Sequence of chain A:
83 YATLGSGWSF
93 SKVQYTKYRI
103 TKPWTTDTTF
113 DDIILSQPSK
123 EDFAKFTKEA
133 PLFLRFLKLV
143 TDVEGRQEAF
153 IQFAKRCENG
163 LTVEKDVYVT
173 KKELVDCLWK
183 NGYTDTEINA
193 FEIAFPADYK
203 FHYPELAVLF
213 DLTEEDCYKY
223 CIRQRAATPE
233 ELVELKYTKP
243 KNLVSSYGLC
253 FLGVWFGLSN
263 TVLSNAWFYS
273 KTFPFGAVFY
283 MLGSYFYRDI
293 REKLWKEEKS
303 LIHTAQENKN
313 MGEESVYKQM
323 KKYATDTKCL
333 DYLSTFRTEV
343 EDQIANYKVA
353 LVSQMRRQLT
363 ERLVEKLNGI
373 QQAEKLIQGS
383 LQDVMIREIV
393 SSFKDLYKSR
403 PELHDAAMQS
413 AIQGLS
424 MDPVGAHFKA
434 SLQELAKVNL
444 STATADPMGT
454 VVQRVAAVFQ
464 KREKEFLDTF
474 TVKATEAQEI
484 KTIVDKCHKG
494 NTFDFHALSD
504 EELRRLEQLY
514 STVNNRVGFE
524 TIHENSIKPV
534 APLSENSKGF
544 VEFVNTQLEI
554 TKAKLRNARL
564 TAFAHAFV

Sequence of chain B:
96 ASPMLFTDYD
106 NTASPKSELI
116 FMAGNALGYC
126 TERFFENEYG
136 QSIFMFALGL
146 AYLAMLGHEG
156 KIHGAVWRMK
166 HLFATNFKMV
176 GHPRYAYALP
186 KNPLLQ

The following describes two proteins that form a bound complex.

Interface contacts:
Residue N310 in chain A contacts residue N171 in chain B (closest heavy-atom distance 4.0 Å).
Residue E299 in chain A is in contact with residue R163 in chain B (closest heavy-atom distance 2.5 Å).
Residue A307 in chain A is in contact with residue H166 in chain B (closest heavy-atom distance 3.5 Å).
Residue Y325 in chain A contacts residue L189 in chain B (closest heavy-atom distance 3.9 Å).
Residue K311 in chain A is in contact with residue T170 in chain B (closest heavy-atom distance 3.1 Å).
Residue E300 in chain A is in contact with residue W162 in chain B (closest heavy-atom distance 3.9 Å).
Residue E315 in chain A contacts residue F172 in chain B (closest heavy-atom distance 4.1 Å).
Residue N310 in chain A interacts with residue T170 in chain B (closest heavy-atom distance 3.1 Å).
Residue T306 in chain A interacts with residue L167 in chain B (closest heavy-atom distance 3.8 Å).
Residue T306 in chain A interacts with residue H166 in chain B (closest heavy-atom distance 5.0 Å).
Residue N310 in chain A contacts residue F172 in chain B (closest heavy-atom distance 4.2 Å).
Residue A307 in chain A is in contact with residue T170 in chain B (closest heavy-atom distance 3.4 Å).
Residue L303 in chain A interacts with residue W162 in chain B (closest heavy-atom distance 3.6 Å).
Residue L303 in chain A contacts residue R163 in chain B (closest heavy-atom distance 4.3 Å).
Residue W90 in chain A interacts with residue T170 in chain B (closest heavy-atom distance 4.8 Å).
Residue L303 in chain A interacts with residue L167 in chain B (closest heavy-atom distance 3.6 Å).
Residue G314 in chain A is in contact with residue F172 in chain B (closest heavy-atom distance 3.9 Å).
Residue I304 in chain A is in contact with residue H166 in chain B (closest heavy-atom distance 4.1 Å).
Residue V318 in chain A is in contact with residue F172 in chain B (closest heavy-atom distance 4.6 Å).
Residue L303 in chain A contacts residue H166 in chain B (closest heavy-atom distance 3.8 Å).
Residue K311 in chain A contacts residue F172 in chain B (closest heavy-atom distance 3.9 Å).
Residue N310 in chain A interacts with residue L167 in chain B (closest heavy-atom distance 4.4 Å).
Residue E299 in chain A contacts residue W162 in chain B (closest heavy-atom distance 3.6 Å).
Residue G314 in chain A interacts with residue N171 in chain B (closest heavy-atom distance 4.7 Å).